Sequence of the second protein:
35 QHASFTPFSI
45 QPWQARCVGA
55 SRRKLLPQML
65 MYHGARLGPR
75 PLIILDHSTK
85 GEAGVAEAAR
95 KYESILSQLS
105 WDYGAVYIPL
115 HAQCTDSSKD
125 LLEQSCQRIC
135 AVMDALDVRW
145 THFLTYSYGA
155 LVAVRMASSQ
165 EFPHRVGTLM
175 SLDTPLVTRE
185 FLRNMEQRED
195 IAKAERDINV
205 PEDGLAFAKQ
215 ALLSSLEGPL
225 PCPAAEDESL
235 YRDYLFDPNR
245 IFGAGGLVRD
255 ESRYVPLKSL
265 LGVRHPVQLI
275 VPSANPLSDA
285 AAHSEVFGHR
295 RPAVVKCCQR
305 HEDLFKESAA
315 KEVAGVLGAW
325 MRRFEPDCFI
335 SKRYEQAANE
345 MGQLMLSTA

Sequence of the first protein:
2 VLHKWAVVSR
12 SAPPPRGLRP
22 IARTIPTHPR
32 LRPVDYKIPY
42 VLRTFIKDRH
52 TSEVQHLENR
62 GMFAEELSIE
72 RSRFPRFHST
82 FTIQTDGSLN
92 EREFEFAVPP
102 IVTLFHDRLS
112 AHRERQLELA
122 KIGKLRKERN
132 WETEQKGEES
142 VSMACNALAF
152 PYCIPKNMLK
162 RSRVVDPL

Interface contacts:
Residue E344 in the second protein contacts residue P101 in the first protein (closest heavy-atom distance 3.3 Å).
Residue Y338 in the second protein is in contact with residue L90 in the first protein (closest heavy-atom distance 3.6 Å).
Residue Y338 in the second protein contacts residue F82 in the first protein (closest heavy-atom distance 4.1 Å).
Residue A341 in the second protein contacts residue I102 in the first protein (closest heavy-atom distance 3.5 Å).
Residue I334 in the second protein interacts with residue L90 in the first protein (closest heavy-atom distance 5.0 Å).
Residue I334 in the second protein interacts with residue F82 in the first protein (closest heavy-atom distance 4.6 Å).
Residue M345 in the second protein interacts with residue P101 in the first protein (closest heavy-atom distance 3.1 Å).
Residue A341 in the second protein contacts residue F82 in the first protein (closest heavy-atom distance 4.3 Å).
Residue A342 in the second protein interacts with residue I102 in the first protein (closest heavy-atom distance 4.2 Å).
Residue Y338 in the second protein interacts with residue I102 in the first protein (closest heavy-atom distance 3.6 Å).
Residue R337 in the second protein is in contact with residue S80 in the first protein (closest heavy-atom distance 5.0 Å).
Residue Y338 in the second protein is in contact with residue I84 in the first protein (closest heavy-atom distance 4.7 Å).
Residue M345 in the second protein contacts residue I102 in the first protein (closest heavy-atom distance 3.7 Å).
Residue A341 in the second protein interacts with residue P101 in the first protein (closest heavy-atom distance 3.6 Å).
Residue R337 in the second protein interacts with residue F82 in the first protein (closest heavy-atom distance 3.5 Å).
Residue R337 in the second protein interacts with residue E92 in the first protein (closest heavy-atom distance 2.8 Å).

The following describes two proteins that form a bound complex.